Interface contacts:
Residue Y98 in protein 2 is in contact with residue Q57 in protein 1 (closest heavy-atom distance 3.5 Å).
Residue F45 in protein 2 interacts with residue L61 in protein 1 (closest heavy-atom distance 4.4 Å).
Residue F100 in protein 2 interacts with residue L61 in protein 1 (closest heavy-atom distance 3.1 Å).
Residue P14 in protein 2 interacts with residue Y87 in protein 1 (closest heavy-atom distance 4.8 Å).
Residue Q44 in protein 2 contacts residue F60 in protein 1 (closest heavy-atom distance 3.7 Å).
Residue Q44 in protein 2 interacts with residue G80 in protein 1 (closest heavy-atom distance 3.6 Å).
Residue H43 in protein 2 contacts residue L88 in protein 1 (closest heavy-atom distance 4.1 Å).
Residue P47 in protein 2 interacts with residue A52 in protein 1 (closest heavy-atom distance 3.7 Å).
Residue F100 in protein 2 is in contact with residue G62 in protein 1 (closest heavy-atom distance 4.7 Å).
Residue E50 in protein 2 is in contact with residue K94 in protein 1 (closest heavy-atom distance 3.8 Å).
Residue W46 in protein 2 interacts with residue Y87 in protein 1 (closest heavy-atom distance 3.5 Å).
Residue Y98 in protein 2 is in contact with residue L56 in protein 1 (closest heavy-atom distance 3.4 Å).
Residue E50 in protein 2 is in contact with residue V48 in protein 1 (closest heavy-atom distance 3.4 Å).
Residue I51 in protein 2 contacts residue L56 in protein 1 (closest heavy-atom distance 3.5 Å).
Residue F100 in protein 2 interacts with residue L56 in protein 1 (closest heavy-atom distance 4.6 Å).
Residue W46 in protein 2 is in contact with residue F60 in protein 1 (closest heavy-atom distance 4.3 Å).
Residue I51 in protein 2 is in contact with residue T53 in protein 1 (closest heavy-atom distance 4.0 Å).
Residue I51 in protein 2 is in contact with residue A49 in protein 1 (closest heavy-atom distance 4.7 Å).
Residue W46 in protein 2 contacts residue L90 in protein 1 (closest heavy-atom distance 3.6 Å).
Residue H43 in protein 2 interacts with residue S83 in protein 1 (closest heavy-atom distance 4.5 Å).
Residue I51 in protein 2 interacts with residue A52 in protein 1 (closest heavy-atom distance 3.7 Å).
Residue P47 in protein 2 interacts with residue A55 in protein 1 (closest heavy-atom distance 3.7 Å).
Residue F100 in protein 2 interacts with residue G59 in protein 1 (closest heavy-atom distance 4.0 Å).
Residue H43 in protein 2 interacts with residue Y87 in protein 1 (closest heavy-atom distance 3.7 Å).
Residue E50 in protein 2 contacts residue A52 in protein 1 (closest heavy-atom distance 4.2 Å).
Residue W46 in protein 2 contacts residue A55 in protein 1 (closest heavy-atom distance 3.7 Å).
Residue P47 in protein 2 contacts residue F60 in protein 1 (closest heavy-atom distance 4.4 Å).
Residue L48 in protein 2 contacts residue L61 in protein 1 (closest heavy-atom distance 4.3 Å).
Residue Q44 in protein 2 interacts with residue L61 in protein 1 (closest heavy-atom distance 3.2 Å).
Residue L48 in protein 2 is in contact with residue L56 in protein 1 (closest heavy-atom distance 4.6 Å).
Residue E50 in protein 2 interacts with residue Y87 in protein 1 (closest heavy-atom distance 3.5 Å).
Residue Y98 in protein 2 is in contact with residue T53 in protein 1 (closest heavy-atom distance 4.1 Å).
Residue P47 in protein 2 contacts residue L56 in protein 1 (closest heavy-atom distance 3.6 Å).
Residue W46 in protein 2 interacts with residue A52 in protein 1 (closest heavy-atom distance 4.1 Å).
Residue Q44 in protein 2 interacts with residue G62 in protein 1 (closest heavy-atom distance 4.9 Å).
Residue L15 in protein 2 is in contact with residue L91 in protein 1 (closest heavy-atom distance 5.0 Å).
Residue Q44 in protein 2 interacts with residue S83 in protein 1 (closest heavy-atom distance 4.4 Å).
Residue P14 in protein 2 contacts residue L91 in protein 1 (closest heavy-atom distance 3.6 Å).
Residue L94 in protein 2 interacts with residue L56 in protein 1 (closest heavy-atom distance 3.5 Å).
Residue W46 in protein 2 interacts with residue V86 in protein 1 (closest heavy-atom distance 3.8 Å).
Residue W46 in protein 2 interacts with residue V51 in protein 1 (closest heavy-atom distance 3.9 Å).
Residue L15 in protein 2 interacts with residue Y87 in protein 1 (closest heavy-atom distance 3.6 Å).
Residue W46 in protein 2 interacts with residue S83 in protein 1 (closest heavy-atom distance 2.9 Å).
Residue P47 in protein 2 interacts with residue L61 in protein 1 (closest heavy-atom distance 4.2 Å).
Residue P14 in protein 2 is in contact with residue L88 in protein 1 (closest heavy-atom distance 4.5 Å).

Sequence of protein 1:
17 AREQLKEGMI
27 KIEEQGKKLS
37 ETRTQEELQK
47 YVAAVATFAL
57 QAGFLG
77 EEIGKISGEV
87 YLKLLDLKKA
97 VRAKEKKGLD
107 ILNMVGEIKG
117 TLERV

The following describes two proteins that form a bound complex.

Sequence of protein 2:
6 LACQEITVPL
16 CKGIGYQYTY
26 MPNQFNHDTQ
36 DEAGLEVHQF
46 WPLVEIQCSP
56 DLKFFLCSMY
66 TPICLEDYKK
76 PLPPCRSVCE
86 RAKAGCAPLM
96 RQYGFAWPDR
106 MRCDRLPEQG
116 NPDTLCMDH